This data describes a binding interaction between two proteins.

Sequence of protein 1:
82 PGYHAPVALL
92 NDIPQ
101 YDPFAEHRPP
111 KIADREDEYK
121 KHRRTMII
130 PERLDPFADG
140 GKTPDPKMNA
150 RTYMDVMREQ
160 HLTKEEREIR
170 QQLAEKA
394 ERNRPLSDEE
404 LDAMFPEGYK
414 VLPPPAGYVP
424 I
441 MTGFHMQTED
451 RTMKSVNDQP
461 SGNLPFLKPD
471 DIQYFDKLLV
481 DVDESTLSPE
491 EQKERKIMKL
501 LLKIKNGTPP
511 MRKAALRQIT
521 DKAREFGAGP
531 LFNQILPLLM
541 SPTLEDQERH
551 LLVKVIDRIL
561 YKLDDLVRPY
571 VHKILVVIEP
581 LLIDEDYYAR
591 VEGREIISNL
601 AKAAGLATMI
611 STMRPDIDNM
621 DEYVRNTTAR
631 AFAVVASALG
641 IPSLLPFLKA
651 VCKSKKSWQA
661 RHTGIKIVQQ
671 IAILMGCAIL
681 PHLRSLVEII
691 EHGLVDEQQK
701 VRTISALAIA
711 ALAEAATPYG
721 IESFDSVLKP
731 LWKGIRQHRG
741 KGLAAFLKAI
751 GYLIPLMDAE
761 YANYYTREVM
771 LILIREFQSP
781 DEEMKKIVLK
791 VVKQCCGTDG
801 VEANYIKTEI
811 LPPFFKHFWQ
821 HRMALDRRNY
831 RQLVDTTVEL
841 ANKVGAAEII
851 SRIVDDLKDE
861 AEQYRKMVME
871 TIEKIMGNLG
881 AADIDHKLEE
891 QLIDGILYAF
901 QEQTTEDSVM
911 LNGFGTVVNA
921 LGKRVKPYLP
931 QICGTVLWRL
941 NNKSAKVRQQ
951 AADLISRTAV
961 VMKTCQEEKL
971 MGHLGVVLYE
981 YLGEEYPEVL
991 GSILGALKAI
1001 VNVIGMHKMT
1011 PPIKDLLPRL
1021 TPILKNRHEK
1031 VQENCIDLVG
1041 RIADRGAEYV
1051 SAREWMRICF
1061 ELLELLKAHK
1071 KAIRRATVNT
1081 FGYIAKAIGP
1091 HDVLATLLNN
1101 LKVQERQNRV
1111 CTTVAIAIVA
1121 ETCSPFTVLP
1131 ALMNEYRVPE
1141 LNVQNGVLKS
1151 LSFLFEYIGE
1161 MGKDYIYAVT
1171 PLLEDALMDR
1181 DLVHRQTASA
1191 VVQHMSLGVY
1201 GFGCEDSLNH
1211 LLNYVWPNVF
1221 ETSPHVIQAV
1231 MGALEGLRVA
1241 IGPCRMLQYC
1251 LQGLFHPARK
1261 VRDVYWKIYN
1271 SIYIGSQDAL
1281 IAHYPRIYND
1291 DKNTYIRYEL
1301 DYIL

Sequence of protein 2:
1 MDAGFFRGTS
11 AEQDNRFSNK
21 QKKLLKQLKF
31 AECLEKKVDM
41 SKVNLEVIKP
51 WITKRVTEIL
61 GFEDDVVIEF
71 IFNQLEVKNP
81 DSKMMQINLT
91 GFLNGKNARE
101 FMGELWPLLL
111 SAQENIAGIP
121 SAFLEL

Residue-level contacts at the interface:
Residue A650 in protein 1 contacts residue V66 in protein 2 (closest heavy-atom distance 3.8 Å).
Residue E714 in protein 1 interacts with residue D2 in protein 2 (closest heavy-atom distance 3.7 Å).
Residue R614 in protein 1 is in contact with residue F92 in protein 2 (closest heavy-atom distance 3.7 Å).
Residue K602 in protein 1 interacts with residue T9 in protein 2 (closest heavy-atom distance 2.3 Å).
Residue R614 in protein 1 interacts with residue V66 in protein 2 (closest heavy-atom distance 3.8 Å).
Residue Y152 in protein 1 interacts with residue V67 in protein 2 (closest heavy-atom distance 3.9 Å).
Residue F647 in protein 1 contacts residue F70 in protein 2 (closest heavy-atom distance 3.7 Å).
Residue Y561 in protein 1 contacts residue F17 in protein 2 (closest heavy-atom distance 3.5 Å).
Residue G140 in protein 1 interacts with residue R99 in protein 2 (closest heavy-atom distance 3.9 Å).
Residue R614 in protein 1 interacts with residue D64 in protein 2 (closest heavy-atom distance 2.6 Å).
Residue Y152 in protein 1 interacts with residue F92 in protein 2 (closest heavy-atom distance 3.3 Å).
Residue Y152 in protein 1 is in contact with residue G91 in protein 2 (closest heavy-atom distance 3.9 Å).
Residue F136 in protein 1 contacts residue I87 in protein 2 (closest heavy-atom distance 3.8 Å).
Residue G139 in protein 1 interacts with residue L28 in protein 2 (closest heavy-atom distance 3.5 Å).
Residue K602 in protein 1 contacts residue K20 in protein 2 (closest heavy-atom distance 3.5 Å).
Residue Y587 in protein 1 is in contact with residue F5 in protein 2 (closest heavy-atom distance 3.8 Å).
Residue D564 in protein 1 contacts residue S18 in protein 2 (closest heavy-atom distance 3.4 Å).
Residue R594 in protein 1 contacts residue R7 in protein 2 (closest heavy-atom distance 4.0 Å).
Residue K656 in protein 1 interacts with residue D65 in protein 2 (closest heavy-atom distance 3.4 Å).
Residue P646 in protein 1 is in contact with residue N73 in protein 2 (closest heavy-atom distance 3.2 Å).
Residue N599 in protein 1 contacts residue F17 in protein 2 (closest heavy-atom distance 3.7 Å).
Residue Y587 in protein 1 is in contact with residue G4 in protein 2 (closest heavy-atom distance 3.3 Å).
Residue S598 in protein 1 contacts residue T9 in protein 2 (closest heavy-atom distance 3.9 Å).
Residue F136 in protein 1 contacts residue T90 in protein 2 (closest heavy-atom distance 3.6 Å).
Residue P135 in protein 1 contacts residue N94 in protein 2 (closest heavy-atom distance 3.8 Å).
Residue A607 in protein 1 contacts residue I87 in protein 2 (closest heavy-atom distance 3.8 Å).
Residue Y561 in protein 1 interacts with residue R16 in protein 2 (closest heavy-atom distance 3.2 Å).
Residue S611 in protein 1 contacts residue G91 in protein 2 (closest heavy-atom distance 3.9 Å).
Residue A638 in protein 1 interacts with residue T9 in protein 2 (closest heavy-atom distance 3.9 Å).
Residue I610 in protein 1 interacts with residue F92 in protein 2 (closest heavy-atom distance 3.4 Å).
Residue A638 in protein 1 interacts with residue A11 in protein 2 (closest heavy-atom distance 3.2 Å).
Residue G139 in protein 1 interacts with residue Q27 in protein 2 (closest heavy-atom distance 3.8 Å).
Residue T142 in protein 1 contacts residue K96 in protein 2 (closest heavy-atom distance 3.8 Å).
Residue A638 in protein 1 interacts with residue S10 in protein 2 (closest heavy-atom distance 3.6 Å).
Residue A607 in protein 1 is in contact with residue N88 in protein 2 (closest heavy-atom distance 3.9 Å).
Residue M156 in protein 1 is in contact with residue D64 in protein 2 (closest heavy-atom distance 3.3 Å).
Residue A650 in protein 1 is in contact with residue F70 in protein 2 (closest heavy-atom distance 3.5 Å).
Residue Y152 in protein 1 interacts with residue D64 in protein 2 (closest heavy-atom distance 3.2 Å).
Residue D564 in protein 1 contacts residue K20 in protein 2 (closest heavy-atom distance 2.6 Å).
Residue V591 in protein 1 contacts residue F6 in protein 2 (closest heavy-atom distance 3.8 Å).
Residue S637 in protein 1 is in contact with residue S10 in protein 2 (closest heavy-atom distance 3.8 Å).
Residue K649 in protein 1 interacts with residue N73 in protein 2 (closest heavy-atom distance 3.8 Å).
Residue R594 in protein 1 is in contact with residue G4 in protein 2 (closest heavy-atom distance 3.9 Å).
Residue A650 in protein 1 interacts with residue N73 in protein 2 (closest heavy-atom distance 3.3 Å).
Residue A650 in protein 1 interacts with residue E69 in protein 2 (closest heavy-atom distance 3.7 Å).
Residue K602 in protein 1 contacts residue F17 in protein 2 (closest heavy-atom distance 3.9 Å).
Residue A603 in protein 1 is in contact with residue K20 in protein 2 (closest heavy-atom distance 3.2 Å).
Residue K602 in protein 1 is in contact with residue D14 in protein 2 (closest heavy-atom distance 3.2 Å).
Residue S637 in protein 1 contacts residue R7 in protein 2 (closest heavy-atom distance 3.6 Å).
Residue G140 in protein 1 is in contact with residue L28 in protein 2 (closest heavy-atom distance 3.7 Å).
Residue S611 in protein 1 contacts residue F92 in protein 2 (closest heavy-atom distance 3.8 Å).
Residue L674 in protein 1 interacts with residue R7 in protein 2 (closest heavy-atom distance 3.6 Å).
Residue F647 in protein 1 interacts with residue V66 in protein 2 (closest heavy-atom distance 3.7 Å).
Residue P135 in protein 1 interacts with residue T90 in protein 2 (closest heavy-atom distance 3.4 Å).
Residue Y587 in protein 1 interacts with residue F6 in protein 2 (closest heavy-atom distance 3.9 Å).
Residue M156 in protein 1 interacts with residue F62 in protein 2 (closest heavy-atom distance 3.8 Å).
Residue R594 in protein 1 is in contact with residue F6 in protein 2 (closest heavy-atom distance 3.3 Å).
Residue S598 in protein 1 interacts with residue G8 in protein 2 (closest heavy-atom distance 3.5 Å).
Residue F136 in protein 1 interacts with residue L24 in protein 2 (closest heavy-atom distance 3.7 Å).
Residue L560 in protein 1 contacts residue F17 in protein 2 (closest heavy-atom distance 3.7 Å).